This data describes a binding interaction between two proteins.

Interface contacts:
Residue K70 in protein 1 contacts residue V71 in protein 2 (closest heavy-atom distance 2.6 Å).
Residue V32 in protein 1 is in contact with residue H31 in protein 2 (closest heavy-atom distance 2.8 Å).
Residue E66 in protein 1 interacts with residue V65 in protein 2 (closest heavy-atom distance 2.8 Å).
Residue D18 in protein 1 interacts with residue A19 in protein 2 (closest heavy-atom distance 2.7 Å).
Residue V121 in protein 1 is in contact with residue V122 in protein 2 (closest heavy-atom distance 2.5 Å).
Residue D18 in protein 1 is in contact with residue D18 in protein 2 (closest heavy-atom distance 2.7 Å).
Residue T123 in protein 1 contacts residue V122 in protein 2 (closest heavy-atom distance 2.8 Å).
Residue T59 in protein 1 contacts residue L58 in protein 2 (closest heavy-atom distance 2.8 Å).
Residue V20 in protein 1 is in contact with residue A19 in protein 2 (closest heavy-atom distance 2.7 Å).
Residue E61 in protein 1 is in contact with residue T60 in protein 2 (closest heavy-atom distance 2.8 Å).
Residue S23 in protein 1 interacts with residue S23 in protein 2 (closest heavy-atom distance 2.8 Å).
Residue D74 in protein 1 contacts residue I73 in protein 2 (closest heavy-atom distance 2.6 Å).
Residue P102 in protein 1 interacts with residue G101 in protein 2 (closest heavy-atom distance 2.5 Å).
Residue V28 in protein 1 interacts with residue A29 in protein 2 (closest heavy-atom distance 2.5 Å).
Residue I26 in protein 1 contacts residue N27 in protein 2 (closest heavy-atom distance 2.8 Å).
Residue R103 in protein 1 contacts residue D99 in protein 2 (closest heavy-atom distance 2.5 Å).
Residue T96 in protein 1 is in contact with residue F95 in protein 2 (closest heavy-atom distance 2.7 Å).
Residue M30 in protein 1 contacts residue H31 in protein 2 (closest heavy-atom distance 2.8 Å).
Residue I84 in protein 1 interacts with residue S85 in protein 2 (closest heavy-atom distance 2.6 Å).
Residue S100 in protein 1 interacts with residue D99 in protein 2 (closest heavy-atom distance 2.6 Å).
Residue Y114 in protein 1 is in contact with residue T119 in protein 2 (closest heavy-atom distance 2.4 Å).
Residue V32 in protein 1 interacts with residue F33 in protein 2 (closest heavy-atom distance 2.7 Å).
Residue P102 in protein 1 is in contact with residue R103 in protein 2 (closest heavy-atom distance 2.8 Å).
Residue D99 in protein 1 interacts with residue D99 in protein 2 (closest heavy-atom distance 2.7 Å).
Residue R104 in protein 1 interacts with residue R104 in protein 2 (closest heavy-atom distance 2.6 Å).
Residue S77 in protein 1 contacts residue K76 in protein 2 (closest heavy-atom distance 2.7 Å).
Residue Y116 in protein 1 contacts residue S115 in protein 2 (closest heavy-atom distance 2.7 Å).
Residue S112 in protein 1 contacts residue S112 in protein 2 (closest heavy-atom distance 2.3 Å).
Residue L111 in protein 1 interacts with residue S112 in protein 2 (closest heavy-atom distance 2.7 Å).
Residue T75 in protein 1 interacts with residue K76 in protein 2 (closest heavy-atom distance 2.8 Å).
Residue V16 in protein 1 interacts with residue K15 in protein 2 (closest heavy-atom distance 2.8 Å).
Residue V20 in protein 1 interacts with residue R21 in protein 2 (closest heavy-atom distance 2.7 Å).
Residue K80 in protein 1 contacts residue W79 in protein 2 (closest heavy-atom distance 2.7 Å).
Residue Y105 in protein 1 contacts residue T106 in protein 2 (closest heavy-atom distance 2.4 Å).
Residue N98 in protein 1 interacts with residue D99 in protein 2 (closest heavy-atom distance 2.6 Å).
Residue V14 in protein 1 is in contact with residue K15 in protein 2 (closest heavy-atom distance 2.8 Å).
Residue A81 in protein 1 contacts residue A81 in protein 2 (closest heavy-atom distance 2.8 Å).
Residue V121 in protein 1 interacts with residue A120 in protein 2 (closest heavy-atom distance 2.4 Å).
Residue E92 in protein 1 contacts residue A91 in protein 2 (closest heavy-atom distance 2.8 Å).
Residue V28 in protein 1 is in contact with residue N27 in protein 2 (closest heavy-atom distance 2.6 Å).
Residue R104 in protein 1 interacts with residue R103 in protein 2 (closest heavy-atom distance 2.6 Å).
Residue N98 in protein 1 contacts residue N98 in protein 2 (closest heavy-atom distance 2.8 Å).
Residue L111 in protein 1 is in contact with residue L110 in protein 2 (closest heavy-atom distance 2.6 Å).
Residue I26 in protein 1 interacts with residue A25 in protein 2 (closest heavy-atom distance 2.8 Å).
Residue A109 in protein 1 contacts residue S112 in protein 2 (closest heavy-atom distance 2.6 Å).
Residue T59 in protein 1 contacts residue T60 in protein 2 (closest heavy-atom distance 2.8 Å).
Residue G22 in protein 1 interacts with residue R21 in protein 2 (closest heavy-atom distance 2.8 Å).
Residue E72 in protein 1 contacts residue V71 in protein 2 (closest heavy-atom distance 2.7 Å).
Residue R104 in protein 1 interacts with residue Y105 in protein 2 (closest heavy-atom distance 2.8 Å).
Residue E89 in protein 1 is in contact with residue H90 in protein 2 (closest heavy-atom distance 2.8 Å).
Residue L82 in protein 1 is in contact with residue G83 in protein 2 (closest heavy-atom distance 2.8 Å).
Residue T119 in protein 1 interacts with residue T118 in protein 2 (closest heavy-atom distance 2.5 Å).
Residue A108 in protein 1 is in contact with residue A109 in protein 2 (closest heavy-atom distance 2.6 Å).
Residue Y78 in protein 1 contacts residue W79 in protein 2 (closest heavy-atom distance 2.6 Å).
Residue S100 in protein 1 interacts with residue S100 in protein 2 (closest heavy-atom distance 2.7 Å).
Residue N98 in protein 1 is in contact with residue A97 in protein 2 (closest heavy-atom distance 2.5 Å).
Residue V94 in protein 1 interacts with residue F95 in protein 2 (closest heavy-atom distance 2.6 Å).
Residue E72 in protein 1 interacts with residue I73 in protein 2 (closest heavy-atom distance 2.7 Å).
Residue I68 in protein 1 is in contact with residue Y69 in protein 2 (closest heavy-atom distance 2.4 Å).
Residue T119 in protein 1 contacts residue A120 in protein 2 (closest heavy-atom distance 2.5 Å).

Sequence of protein 2:
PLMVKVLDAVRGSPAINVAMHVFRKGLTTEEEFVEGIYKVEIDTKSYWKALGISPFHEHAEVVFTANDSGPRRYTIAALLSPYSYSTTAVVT

Sequence of protein 1:
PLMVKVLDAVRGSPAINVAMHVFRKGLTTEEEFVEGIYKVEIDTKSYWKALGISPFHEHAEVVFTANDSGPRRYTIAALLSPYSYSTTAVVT